Sequence of protein 1:
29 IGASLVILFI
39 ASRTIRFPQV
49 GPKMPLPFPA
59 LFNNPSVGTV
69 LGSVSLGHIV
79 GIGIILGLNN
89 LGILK

Sequence of protein 2:
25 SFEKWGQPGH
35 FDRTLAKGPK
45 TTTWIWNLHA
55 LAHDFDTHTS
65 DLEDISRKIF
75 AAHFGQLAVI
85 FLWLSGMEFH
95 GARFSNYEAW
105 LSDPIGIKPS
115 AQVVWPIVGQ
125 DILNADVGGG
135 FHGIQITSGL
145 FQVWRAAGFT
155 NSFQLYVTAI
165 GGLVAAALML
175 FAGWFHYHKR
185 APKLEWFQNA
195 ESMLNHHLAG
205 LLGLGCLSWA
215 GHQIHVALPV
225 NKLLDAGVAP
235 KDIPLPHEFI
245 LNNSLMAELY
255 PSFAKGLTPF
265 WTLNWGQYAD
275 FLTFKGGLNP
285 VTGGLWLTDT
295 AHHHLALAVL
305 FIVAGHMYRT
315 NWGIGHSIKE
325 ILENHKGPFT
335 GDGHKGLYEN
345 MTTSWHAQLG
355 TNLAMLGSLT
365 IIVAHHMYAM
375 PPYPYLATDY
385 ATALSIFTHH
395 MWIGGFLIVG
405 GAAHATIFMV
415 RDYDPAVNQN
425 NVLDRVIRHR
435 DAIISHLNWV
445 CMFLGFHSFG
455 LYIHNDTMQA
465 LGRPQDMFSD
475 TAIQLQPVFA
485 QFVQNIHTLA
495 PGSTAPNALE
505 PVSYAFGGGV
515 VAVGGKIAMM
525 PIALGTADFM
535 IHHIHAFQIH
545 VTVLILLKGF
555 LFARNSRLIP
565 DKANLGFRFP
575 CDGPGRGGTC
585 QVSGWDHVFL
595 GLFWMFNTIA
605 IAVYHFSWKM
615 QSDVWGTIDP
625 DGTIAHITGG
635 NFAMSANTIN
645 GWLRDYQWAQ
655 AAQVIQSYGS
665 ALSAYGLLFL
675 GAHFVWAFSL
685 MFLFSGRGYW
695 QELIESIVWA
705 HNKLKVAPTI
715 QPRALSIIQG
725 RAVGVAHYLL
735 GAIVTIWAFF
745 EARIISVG

Interface contacts:
Residue G317 in protein 2 is in contact with residue P50 in protein 1 (closest heavy-atom distance 3.1 Å).
Residue I318 in protein 2 contacts residue V48 in protein 1 (closest heavy-atom distance 4.1 Å).
Residue R313 in protein 2 contacts residue P50 in protein 1 (closest heavy-atom distance 4.4 Å).
Residue G317 in protein 2 interacts with residue M52 in protein 1 (closest heavy-atom distance 4.3 Å).
Residue L267 in protein 2 interacts with residue I80 in protein 1 (closest heavy-atom distance 3.5 Å).
Residue V307 in protein 2 interacts with residue I77 in protein 1 (closest heavy-atom distance 4.7 Å).
Residue W316 in protein 2 contacts residue G66 in protein 1 (closest heavy-atom distance 5.0 Å).
Residue W269 in protein 2 is in contact with residue L84 in protein 1 (closest heavy-atom distance 4.0 Å).
Residue I318 in protein 2 is in contact with residue P50 in protein 1 (closest heavy-atom distance 4.5 Å).
Residue I318 in protein 2 interacts with residue T67 in protein 1 (closest heavy-atom distance 3.5 Å).
Residue G319 in protein 2 contacts residue G49 in protein 1 (closest heavy-atom distance 4.6 Å).
Residue W316 in protein 2 is in contact with residue P55 in protein 1 (closest heavy-atom distance 4.3 Å).
Residue L267 in protein 2 interacts with residue L84 in protein 1 (closest heavy-atom distance 4.5 Å).
Residue R313 in protein 2 interacts with residue G49 in protein 1 (closest heavy-atom distance 4.4 Å).
Residue W269 in protein 2 contacts residue I80 in protein 1 (closest heavy-atom distance 4.5 Å).
Residue G319 in protein 2 interacts with residue P50 in protein 1 (closest heavy-atom distance 4.9 Å).

The following describes two proteins that form a bound complex.